These two protein chains interact to form a complex.

Sequence of protein 2:
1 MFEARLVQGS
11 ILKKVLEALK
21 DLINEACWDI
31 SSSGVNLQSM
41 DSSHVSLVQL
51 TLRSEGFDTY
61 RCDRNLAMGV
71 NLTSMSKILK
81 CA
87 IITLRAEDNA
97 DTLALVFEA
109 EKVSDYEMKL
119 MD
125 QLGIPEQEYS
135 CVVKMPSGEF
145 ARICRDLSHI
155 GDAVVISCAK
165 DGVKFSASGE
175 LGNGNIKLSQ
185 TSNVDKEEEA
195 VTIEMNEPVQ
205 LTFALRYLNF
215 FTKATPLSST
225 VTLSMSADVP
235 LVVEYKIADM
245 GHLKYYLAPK

Sequence of protein 1:
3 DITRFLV

Contacts between the two chains:
Residue A252 in protein 2 contacts residue D3 in protein 1 (closest heavy-atom distance 3.6 Å).
Residue G127 in protein 2 contacts residue F7 in protein 1 (closest heavy-atom distance 4.9 Å).
Residue H44 in protein 2 contacts residue D3 in protein 1 (closest heavy-atom distance 4.2 Å).
Residue P129 in protein 2 interacts with residue L8 in protein 1 (closest heavy-atom distance 5.0 Å).
Residue P129 in protein 2 interacts with residue V9 in protein 1 (closest heavy-atom distance 3.6 Å).
Residue P253 in protein 2 is in contact with residue F7 in protein 1 (closest heavy-atom distance 4.4 Å).
Residue P253 in protein 2 contacts residue D3 in protein 1 (closest heavy-atom distance 4.9 Å).
Residue I128 in protein 2 contacts residue I4 in protein 1 (closest heavy-atom distance 4.9 Å).
Residue I128 in protein 2 is in contact with residue F7 in protein 1 (closest heavy-atom distance 3.5 Å).
Residue P129 in protein 2 contacts residue F7 in protein 1 (closest heavy-atom distance 3.4 Å).
Residue D232 in protein 2 contacts residue F7 in protein 1 (closest heavy-atom distance 3.1 Å).
Residue L126 in protein 2 is in contact with residue V9 in protein 1 (closest heavy-atom distance 3.4 Å).
Residue I128 in protein 2 contacts residue V9 in protein 1 (closest heavy-atom distance 4.5 Å).
Residue P234 in protein 2 interacts with residue F7 in protein 1 (closest heavy-atom distance 3.6 Å).
Residue V233 in protein 2 interacts with residue F7 in protein 1 (closest heavy-atom distance 3.8 Å).
Residue H44 in protein 2 contacts residue I4 in protein 1 (closest heavy-atom distance 3.3 Å).
Residue I128 in protein 2 contacts residue L8 in protein 1 (closest heavy-atom distance 3.7 Å).
Residue L47 in protein 2 contacts residue L8 in protein 1 (closest heavy-atom distance 3.9 Å).
Residue G127 in protein 2 contacts residue V9 in protein 1 (closest heavy-atom distance 2.7 Å).
Residue L47 in protein 2 is in contact with residue I4 in protein 1 (closest heavy-atom distance 3.8 Å).
Residue M40 in protein 2 is in contact with residue T5 in protein 1 (closest heavy-atom distance 4.0 Å).
Residue M40 in protein 2 is in contact with residue I4 in protein 1 (closest heavy-atom distance 4.2 Å).
Residue H44 in protein 2 contacts residue T5 in protein 1 (closest heavy-atom distance 3.9 Å).
Residue V45 in protein 2 is in contact with residue I4 in protein 1 (closest heavy-atom distance 3.6 Å).
Residue M40 in protein 2 is in contact with residue L8 in protein 1 (closest heavy-atom distance 3.6 Å).
Residue Y250 in protein 2 contacts residue I4 in protein 1 (closest heavy-atom distance 3.7 Å).
Residue S46 in protein 2 interacts with residue I4 in protein 1 (closest heavy-atom distance 3.9 Å).
Residue L126 in protein 2 contacts residue L8 in protein 1 (closest heavy-atom distance 4.1 Å).
Residue A252 in protein 2 contacts residue I4 in protein 1 (closest heavy-atom distance 3.8 Å).
Residue G127 in protein 2 is in contact with residue L8 in protein 1 (closest heavy-atom distance 3.7 Å).
Residue L251 in protein 2 contacts residue I4 in protein 1 (closest heavy-atom distance 4.5 Å).
Residue Q125 in protein 2 interacts with residue V9 in protein 1 (closest heavy-atom distance 4.3 Å).
Residue P234 in protein 2 is in contact with residue I4 in protein 1 (closest heavy-atom distance 4.1 Å).
Residue A252 in protein 2 interacts with residue F7 in protein 1 (closest heavy-atom distance 4.5 Å).